This data describes a binding interaction between two proteins.

Sequence of protein 2:
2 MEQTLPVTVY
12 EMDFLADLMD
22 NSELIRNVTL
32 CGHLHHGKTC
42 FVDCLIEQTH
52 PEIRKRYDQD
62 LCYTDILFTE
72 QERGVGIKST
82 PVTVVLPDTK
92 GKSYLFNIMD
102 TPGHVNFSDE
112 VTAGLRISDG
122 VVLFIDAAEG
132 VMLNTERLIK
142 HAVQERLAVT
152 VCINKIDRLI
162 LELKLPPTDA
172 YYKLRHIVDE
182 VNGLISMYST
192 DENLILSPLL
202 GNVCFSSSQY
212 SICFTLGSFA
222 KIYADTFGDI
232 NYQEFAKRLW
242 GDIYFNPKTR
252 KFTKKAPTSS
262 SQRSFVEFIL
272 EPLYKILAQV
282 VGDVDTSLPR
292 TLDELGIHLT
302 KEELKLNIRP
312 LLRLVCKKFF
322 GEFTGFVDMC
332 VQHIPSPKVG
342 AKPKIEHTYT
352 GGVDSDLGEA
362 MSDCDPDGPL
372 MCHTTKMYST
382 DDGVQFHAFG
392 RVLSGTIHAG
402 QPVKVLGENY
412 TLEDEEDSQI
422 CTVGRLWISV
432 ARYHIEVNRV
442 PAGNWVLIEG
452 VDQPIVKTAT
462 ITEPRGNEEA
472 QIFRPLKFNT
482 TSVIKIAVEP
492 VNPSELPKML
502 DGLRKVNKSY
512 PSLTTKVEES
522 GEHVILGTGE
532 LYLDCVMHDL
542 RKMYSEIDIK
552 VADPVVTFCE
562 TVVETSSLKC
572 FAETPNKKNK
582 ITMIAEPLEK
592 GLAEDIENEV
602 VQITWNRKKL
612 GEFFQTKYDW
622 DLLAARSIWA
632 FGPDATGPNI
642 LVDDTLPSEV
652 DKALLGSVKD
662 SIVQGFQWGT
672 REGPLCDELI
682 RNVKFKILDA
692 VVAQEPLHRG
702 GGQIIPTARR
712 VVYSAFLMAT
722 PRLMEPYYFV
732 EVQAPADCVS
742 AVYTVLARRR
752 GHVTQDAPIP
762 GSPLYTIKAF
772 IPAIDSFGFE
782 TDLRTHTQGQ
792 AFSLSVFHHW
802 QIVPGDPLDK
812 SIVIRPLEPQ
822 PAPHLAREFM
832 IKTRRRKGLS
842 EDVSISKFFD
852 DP

Sequence of protein 1:
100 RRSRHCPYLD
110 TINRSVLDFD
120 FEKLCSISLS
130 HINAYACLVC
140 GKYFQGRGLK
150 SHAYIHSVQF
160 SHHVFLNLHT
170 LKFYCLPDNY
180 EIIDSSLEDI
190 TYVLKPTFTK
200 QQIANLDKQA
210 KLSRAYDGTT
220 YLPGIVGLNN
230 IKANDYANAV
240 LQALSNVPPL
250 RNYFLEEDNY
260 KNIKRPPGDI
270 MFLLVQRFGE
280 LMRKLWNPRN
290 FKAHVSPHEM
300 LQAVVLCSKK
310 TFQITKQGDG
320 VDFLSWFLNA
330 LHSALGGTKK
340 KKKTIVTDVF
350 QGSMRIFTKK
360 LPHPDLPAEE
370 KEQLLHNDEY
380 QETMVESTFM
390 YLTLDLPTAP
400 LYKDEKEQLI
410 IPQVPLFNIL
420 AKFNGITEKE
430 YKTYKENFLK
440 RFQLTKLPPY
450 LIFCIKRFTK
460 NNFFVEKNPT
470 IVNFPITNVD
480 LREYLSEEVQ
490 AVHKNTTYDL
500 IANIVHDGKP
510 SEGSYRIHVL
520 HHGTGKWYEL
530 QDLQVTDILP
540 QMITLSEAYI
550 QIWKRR

Contacts between the two chains:
Residue E417 in protein 2 contacts residue Y134 in protein 1 (closest heavy-atom distance 2.9 Å).
Residue D415 in protein 2 contacts residue G147 in protein 1 (closest heavy-atom distance 4.0 Å).
Residue K499 in protein 2 interacts with residue V304 in protein 1 (closest heavy-atom distance 3.5 Å).
Residue E520 in protein 2 is in contact with residue Q158 in protein 1 (closest heavy-atom distance 4.1 Å).
Residue E417 in protein 2 contacts residue N132 in protein 1 (closest heavy-atom distance 3.2 Å).
Residue W669 in protein 2 contacts residue I154 in protein 1 (closest heavy-atom distance 3.4 Å).
Residue P455 in protein 2 interacts with residue I131 in protein 1 (closest heavy-atom distance 3.7 Å).
Residue P707 in protein 2 interacts with residue V157 in protein 1 (closest heavy-atom distance 3.3 Å).
Residue E547 in protein 2 is in contact with residue K309 in protein 1 (closest heavy-atom distance 3.8 Å).
Residue E417 in protein 2 contacts residue G145 in protein 1 (closest heavy-atom distance 3.9 Å).
Residue D418 in protein 2 interacts with residue N132 in protein 1 (closest heavy-atom distance 3.6 Å).
Residue I706 in protein 2 contacts residue Y153 in protein 1 (closest heavy-atom distance 3.5 Å).
Residue V518 in protein 2 interacts with residue I126 in protein 1 (closest heavy-atom distance 2.7 Å).
Residue R505 in protein 2 is in contact with residue L123 in protein 1 (closest heavy-atom distance 3.4 Å).
Residue I548 in protein 2 contacts residue K309 in protein 1 (closest heavy-atom distance 4.3 Å).
Residue S495 in protein 2 interacts with residue Q301 in protein 1 (closest heavy-atom distance 3.2 Å).
Residue I456 in protein 2 interacts with residue I131 in protein 1 (closest heavy-atom distance 4.2 Å).
Residue V518 in protein 2 contacts residue S125 in protein 1 (closest heavy-atom distance 3.3 Å).
Residue E450 in protein 2 is in contact with residue P266 in protein 1 (closest heavy-atom distance 3.4 Å).
Residue I706 in protein 2 is in contact with residue V157 in protein 1 (closest heavy-atom distance 3.7 Å).
Residue Q386 in protein 2 is in contact with residue P266 in protein 1 (closest heavy-atom distance 3.3 Å).
Residue Q668 in protein 2 is in contact with residue K149 in protein 1 (closest heavy-atom distance 3.1 Å).
Residue P498 in protein 2 interacts with residue H297 in protein 1 (closest heavy-atom distance 4.0 Å).
Residue P498 in protein 2 contacts residue E121 in protein 1 (closest heavy-atom distance 4.1 Å).
Residue R672 in protein 2 contacts residue K149 in protein 1 (closest heavy-atom distance 3.4 Å).
Residue V385 in protein 2 interacts with residue I269 in protein 1 (closest heavy-atom distance 3.8 Å).
Residue Q386 in protein 2 is in contact with residue G267 in protein 1 (closest heavy-atom distance 3.7 Å).
Residue K499 in protein 2 contacts residue K309 in protein 1 (closest heavy-atom distance 4.0 Å).
Residue I706 in protein 2 is in contact with residue P176 in protein 1 (closest heavy-atom distance 4.1 Å).
Residue L501 in protein 2 contacts residue E121 in protein 1 (closest heavy-atom distance 4.3 Å).
Residue W669 in protein 2 interacts with residue V157 in protein 1 (closest heavy-atom distance 3.6 Å).
Residue Q665 in protein 2 interacts with residue Y153 in protein 1 (closest heavy-atom distance 2.5 Å).
Residue S495 in protein 2 is in contact with residue T314 in protein 1 (closest heavy-atom distance 3.3 Å).
Residue L501 in protein 2 interacts with residue L128 in protein 1 (closest heavy-atom distance 3.7 Å).
Residue G702 in protein 2 interacts with residue V157 in protein 1 (closest heavy-atom distance 4.4 Å).
Residue W669 in protein 2 is in contact with residue Q158 in protein 1 (closest heavy-atom distance 3.6 Å).
Residue R672 in protein 2 contacts residue I154 in protein 1 (closest heavy-atom distance 3.4 Å).
Residue D418 in protein 2 contacts residue I131 in protein 1 (closest heavy-atom distance 3.7 Å).
Residue T516 in protein 2 interacts with residue I126 in protein 1 (closest heavy-atom distance 4.3 Å).
Residue R505 in protein 2 contacts residue E121 in protein 1 (closest heavy-atom distance 2.9 Å).
Residue E417 in protein 2 contacts residue R146 in protein 1 (closest heavy-atom distance 2.8 Å).
Residue P498 in protein 2 is in contact with residue Q301 in protein 1 (closest heavy-atom distance 3.7 Å).
Residue Q454 in protein 2 contacts residue I131 in protein 1 (closest heavy-atom distance 3.5 Å).
Residue P634 in protein 2 contacts residue K149 in protein 1 (closest heavy-atom distance 3.6 Å).
Residue K499 in protein 2 contacts residue L305 in protein 1 (closest heavy-atom distance 3.9 Å).
Residue E417 in protein 2 contacts residue G147 in protein 1 (closest heavy-atom distance 3.6 Å).
Residue R505 in protein 2 contacts residue L128 in protein 1 (closest heavy-atom distance 3.2 Å).
Residue K517 in protein 2 interacts with residue I126 in protein 1 (closest heavy-atom distance 3.2 Å).
Residue G702 in protein 2 is in contact with residue P176 in protein 1 (closest heavy-atom distance 3.8 Å).
Residue G703 in protein 2 contacts residue P176 in protein 1 (closest heavy-atom distance 3.5 Å).
Residue R426 in protein 2 contacts residue P266 in protein 1 (closest heavy-atom distance 3.5 Å).
Residue V457 in protein 2 is in contact with residue I131 in protein 1 (closest heavy-atom distance 4.1 Å).
Residue Q665 in protein 2 interacts with residue L148 in protein 1 (closest heavy-atom distance 3.4 Å).
Residue R505 in protein 2 is in contact with residue H130 in protein 1 (closest heavy-atom distance 3.3 Å).
Residue V518 in protein 2 is in contact with residue L128 in protein 1 (closest heavy-atom distance 3.7 Å).
Residue G703 in protein 2 contacts residue H162 in protein 1 (closest heavy-atom distance 4.0 Å).
Residue T516 in protein 2 interacts with residue S127 in protein 1 (closest heavy-atom distance 4.1 Å).
Residue R710 in protein 2 contacts residue Q158 in protein 1 (closest heavy-atom distance 4.4 Å).
Residue L501 in protein 2 is in contact with residue L123 in protein 1 (closest heavy-atom distance 3.8 Å).
Residue E496 in protein 2 interacts with residue K309 in protein 1 (closest heavy-atom distance 3.7 Å).